Interface contacts:
Residue M10 in protein 1 interacts with residue T23 in protein 2 (closest heavy-atom distance 4.4 Å).
Residue R5 in protein 1 is in contact with residue R21 in protein 2 (closest heavy-atom distance 4.7 Å).
Residue P4 in protein 1 interacts with residue R19 in protein 2 (closest heavy-atom distance 3.4 Å).
Residue Y6 in protein 1 contacts residue R19 in protein 2 (closest heavy-atom distance 3.4 Å).
Residue R23 in protein 1 contacts residue Q27 in protein 2 (closest heavy-atom distance 4.6 Å).
Residue R23 in protein 1 interacts with residue P26 in protein 2 (closest heavy-atom distance 4.7 Å).
Residue K7 in protein 1 is in contact with residue D20 in protein 2 (closest heavy-atom distance 4.9 Å).
Residue L50 in protein 1 is in contact with residue V30 in protein 2 (closest heavy-atom distance 4.2 Å).
Residue L24 in protein 1 interacts with residue P26 in protein 2 (closest heavy-atom distance 4.0 Å).
Residue H21 in protein 1 interacts with residue T23 in protein 2 (closest heavy-atom distance 3.2 Å).
Residue K7 in protein 1 contacts residue P18 in protein 2 (closest heavy-atom distance 4.2 Å).
Residue L50 in protein 1 contacts residue Q27 in protein 2 (closest heavy-atom distance 4.0 Å).
Residue L24 in protein 1 interacts with residue V30 in protein 2 (closest heavy-atom distance 3.7 Å).
Residue P52 in protein 1 interacts with residue Q27 in protein 2 (closest heavy-atom distance 4.2 Å).
Residue Y20 in protein 1 is in contact with residue P26 in protein 2 (closest heavy-atom distance 3.5 Å).
Residue R5 in protein 1 is in contact with residue R19 in protein 2 (closest heavy-atom distance 4.6 Å).
Residue M10 in protein 1 interacts with residue P25 in protein 2 (closest heavy-atom distance 4.0 Å).
Residue R5 in protein 1 is in contact with residue P18 in protein 2 (closest heavy-atom distance 3.3 Å).
Residue K7 in protein 1 contacts residue G22 in protein 2 (closest heavy-atom distance 4.6 Å).
Residue L27 in protein 1 is in contact with residue P26 in protein 2 (closest heavy-atom distance 4.7 Å).
Residue K7 in protein 1 interacts with residue R21 in protein 2 (closest heavy-atom distance 2.6 Å).
Residue G51 in protein 1 contacts residue Q27 in protein 2 (closest heavy-atom distance 2.9 Å).
Residue L27 in protein 1 contacts residue V30 in protein 2 (closest heavy-atom distance 3.8 Å).
Residue M10 in protein 1 contacts residue S24 in protein 2 (closest heavy-atom distance 4.7 Å).
Residue K7 in protein 1 is in contact with residue R19 in protein 2 (closest heavy-atom distance 3.4 Å).
Residue L24 in protein 1 is in contact with residue A29 in protein 2 (closest heavy-atom distance 4.2 Å).
Residue G54 in protein 1 contacts residue Q27 in protein 2 (closest heavy-atom distance 4.7 Å).

The following describes two proteins that form a bound complex.

Sequence of protein 1:
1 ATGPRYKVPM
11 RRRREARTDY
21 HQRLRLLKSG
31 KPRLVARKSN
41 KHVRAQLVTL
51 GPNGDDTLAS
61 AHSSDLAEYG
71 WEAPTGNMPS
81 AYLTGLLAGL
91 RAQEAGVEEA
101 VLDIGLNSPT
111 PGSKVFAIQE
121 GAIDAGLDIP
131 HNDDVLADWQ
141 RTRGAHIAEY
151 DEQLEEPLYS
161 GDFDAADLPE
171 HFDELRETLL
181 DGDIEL

Sequence of protein 2:
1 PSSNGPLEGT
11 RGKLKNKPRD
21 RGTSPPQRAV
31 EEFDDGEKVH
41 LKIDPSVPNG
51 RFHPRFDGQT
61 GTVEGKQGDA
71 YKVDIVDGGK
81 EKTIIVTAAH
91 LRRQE